Contacts between the two chains:
Residue L64 in chain A is in contact with residue H100 in chain B (closest heavy-atom distance 3.3 Å).
Residue L64 in chain A interacts with residue D89 in chain B (closest heavy-atom distance 3.7 Å).
Residue H100 in chain A is in contact with residue F63 in chain B (closest heavy-atom distance 3.2 Å).
Residue H97 in chain A interacts with residue I41 in chain B (closest heavy-atom distance 4.1 Å).
Residue M75 in chain A interacts with residue R78 in chain B (closest heavy-atom distance 3.8 Å).
Residue N85 in chain A contacts residue H68 in chain B (closest heavy-atom distance 4.0 Å).
Residue D82 in chain A contacts residue M75 in chain B (closest heavy-atom distance 3.8 Å).
Residue Q60 in chain A contacts residue T93 in chain B (closest heavy-atom distance 4.3 Å).
Residue R61 in chain A contacts residue L90 in chain B (closest heavy-atom distance 4.1 Å).
Residue H100 in chain A interacts with residue I67 in chain B (closest heavy-atom distance 3.8 Å).
Residue Y42 in chain A contacts residue H98 in chain B (closest heavy-atom distance 4.3 Å).
Residue I41 in chain A interacts with residue H98 in chain B (closest heavy-atom distance 3.5 Å).
Residue H98 in chain A contacts residue E37 in chain B (closest heavy-atom distance 4.1 Å).
Residue D89 in chain A is in contact with residue H68 in chain B (closest heavy-atom distance 2.7 Å).
Residue T93 in chain A is in contact with residue L64 in chain B (closest heavy-atom distance 3.7 Å).
Residue T38 in chain A interacts with residue H98 in chain B (closest heavy-atom distance 3.2 Å).
Residue H68 in chain A is in contact with residue D82 in chain B (closest heavy-atom distance 2.7 Å).
Residue L90 in chain A is in contact with residue R61 in chain B (closest heavy-atom distance 4.1 Å).
Residue L64 in chain A interacts with residue L90 in chain B (closest heavy-atom distance 3.7 Å).
Residue T93 in chain A is in contact with residue R57 in chain B (closest heavy-atom distance 3.0 Å).
Residue R57 in chain A is in contact with residue T93 in chain B (closest heavy-atom distance 3.0 Å).
Residue Q60 in chain A is in contact with residue H100 in chain B (closest heavy-atom distance 4.8 Å).
Residue L90 in chain A contacts residue L64 in chain B (closest heavy-atom distance 3.7 Å).
Residue D82 in chain A interacts with residue H68 in chain B (closest heavy-atom distance 2.7 Å).
Residue Q60 in chain A contacts residue H97 in chain B (closest heavy-atom distance 2.7 Å).
Residue H68 in chain A is in contact with residue T86 in chain B (closest heavy-atom distance 3.0 Å).
Residue T93 in chain A is in contact with residue R61 in chain B (closest heavy-atom distance 4.2 Å).
Residue D89 in chain A contacts residue R71 in chain B (closest heavy-atom distance 4.8 Å).
Residue H98 in chain A is in contact with residue I41 in chain B (closest heavy-atom distance 3.5 Å).
Residue D89 in chain A interacts with residue L64 in chain B (closest heavy-atom distance 3.7 Å).
Residue R71 in chain A interacts with residue H100 in chain B (closest heavy-atom distance 4.4 Å).
Residue H68 in chain A interacts with residue D89 in chain B (closest heavy-atom distance 2.7 Å).
Residue H98 in chain A is in contact with residue Y42 in chain B (closest heavy-atom distance 4.3 Å).
Residue E37 in chain A interacts with residue H98 in chain B (closest heavy-atom distance 4.1 Å).
Residue H100 in chain A interacts with residue L64 in chain B (closest heavy-atom distance 3.3 Å).
Residue H100 in chain A is in contact with residue Q60 in chain B (closest heavy-atom distance 4.8 Å).
Residue K79 in chain A contacts residue M75 in chain B (closest heavy-atom distance 3.6 Å).
Residue R78 in chain A contacts residue M75 in chain B (closest heavy-atom distance 3.8 Å).
Residue T86 in chain A is in contact with residue L64 in chain B (closest heavy-atom distance 4.2 Å).
Residue T93 in chain A interacts with residue Q60 in chain B (closest heavy-atom distance 4.3 Å).
Residue F63 in chain A contacts residue H100 in chain B (closest heavy-atom distance 3.2 Å).
Residue L64 in chain A contacts residue T93 in chain B (closest heavy-atom distance 3.7 Å).
Residue T86 in chain A contacts residue H68 in chain B (closest heavy-atom distance 3.0 Å).
Residue H98 in chain A is in contact with residue T38 in chain B (closest heavy-atom distance 3.2 Å).
Residue I67 in chain A contacts residue H100 in chain B (closest heavy-atom distance 3.8 Å).
Residue M75 in chain A contacts residue D82 in chain B (closest heavy-atom distance 3.8 Å).
Residue R71 in chain A is in contact with residue D82 in chain B (closest heavy-atom distance 3.0 Å).
Residue R71 in chain A is in contact with residue D89 in chain B (closest heavy-atom distance 4.8 Å).
Residue H98 in chain A is in contact with residue F63 in chain B (closest heavy-atom distance 3.3 Å).
Residue H68 in chain A contacts residue N85 in chain B (closest heavy-atom distance 4.0 Å).
Residue F63 in chain A contacts residue H98 in chain B (closest heavy-atom distance 3.3 Å).
Residue H97 in chain A is in contact with residue Q60 in chain B (closest heavy-atom distance 2.7 Å).
Residue L64 in chain A interacts with residue T86 in chain B (closest heavy-atom distance 4.2 Å).
Residue Q94 in chain A is in contact with residue R57 in chain B (closest heavy-atom distance 3.7 Å).
Residue R61 in chain A contacts residue T93 in chain B (closest heavy-atom distance 4.2 Å).
Residue I41 in chain A contacts residue H97 in chain B (closest heavy-atom distance 4.1 Å).
Residue H100 in chain A is in contact with residue R71 in chain B (closest heavy-atom distance 4.4 Å).
Residue M75 in chain A interacts with residue K79 in chain B (closest heavy-atom distance 3.6 Å).
Residue R57 in chain A interacts with residue Q94 in chain B (closest heavy-atom distance 3.7 Å).
Residue D82 in chain A contacts residue R71 in chain B (closest heavy-atom distance 3.0 Å).

Sequence of chain A:
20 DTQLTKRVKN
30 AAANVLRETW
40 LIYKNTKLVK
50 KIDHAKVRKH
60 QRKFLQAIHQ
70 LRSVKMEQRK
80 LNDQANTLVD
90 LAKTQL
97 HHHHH

These two protein chains interact to form a complex.

Sequence of chain B:
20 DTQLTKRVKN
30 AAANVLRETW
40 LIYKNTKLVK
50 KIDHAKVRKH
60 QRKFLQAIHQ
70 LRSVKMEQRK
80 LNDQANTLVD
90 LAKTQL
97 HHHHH